Sequence of the first protein:
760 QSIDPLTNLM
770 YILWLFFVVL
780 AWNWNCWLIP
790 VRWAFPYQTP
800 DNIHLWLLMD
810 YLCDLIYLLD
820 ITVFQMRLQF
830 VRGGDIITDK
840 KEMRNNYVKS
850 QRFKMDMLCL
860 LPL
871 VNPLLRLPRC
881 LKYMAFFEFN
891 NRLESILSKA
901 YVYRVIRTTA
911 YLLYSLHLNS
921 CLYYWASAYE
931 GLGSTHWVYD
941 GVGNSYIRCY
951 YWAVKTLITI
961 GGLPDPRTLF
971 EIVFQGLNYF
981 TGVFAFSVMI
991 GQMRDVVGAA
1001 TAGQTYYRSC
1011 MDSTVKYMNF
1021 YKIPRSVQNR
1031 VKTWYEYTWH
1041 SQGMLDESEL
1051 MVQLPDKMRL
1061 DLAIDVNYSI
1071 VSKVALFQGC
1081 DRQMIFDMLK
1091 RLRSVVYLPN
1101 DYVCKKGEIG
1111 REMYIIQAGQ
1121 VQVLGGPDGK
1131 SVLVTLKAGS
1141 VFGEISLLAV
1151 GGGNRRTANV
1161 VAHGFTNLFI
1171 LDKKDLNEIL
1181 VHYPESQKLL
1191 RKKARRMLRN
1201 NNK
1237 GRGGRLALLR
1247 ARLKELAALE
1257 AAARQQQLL

Sequence of the second protein:
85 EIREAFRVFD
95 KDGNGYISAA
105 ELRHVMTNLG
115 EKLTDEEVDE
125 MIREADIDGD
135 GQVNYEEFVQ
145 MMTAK

These two protein chains interact to form a complex.

Residue-level contacts at the interface:
Residue L1245 in the first protein is in contact with residue N112 in the second protein (closest heavy-atom distance 5.0 Å).
Residue L1249 in the first protein contacts residue G114 in the second protein (closest heavy-atom distance 3.4 Å).
Residue A1259 in the first protein contacts residue A148 in the second protein (closest heavy-atom distance 5.0 Å).
Residue L1252 in the first protein contacts residue G114 in the second protein (closest heavy-atom distance 4.5 Å).
Residue A1253 in the first protein contacts residue G114 in the second protein (closest heavy-atom distance 3.3 Å).
Residue L1249 in the first protein interacts with residue L113 in the second protein (closest heavy-atom distance 4.5 Å).